Sequence of chain B:
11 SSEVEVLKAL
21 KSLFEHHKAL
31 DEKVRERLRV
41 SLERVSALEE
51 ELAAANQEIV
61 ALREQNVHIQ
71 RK

The following describes two proteins that form a bound complex.

Interface contacts:
Residue L20 in chain B is in contact with residue V16 in chain A (closest heavy-atom distance 5.0 Å).
Residue E13 in chain B interacts with residue K21 in chain A (closest heavy-atom distance 4.9 Å).
Residue L17 in chain B interacts with residue L17 in chain A (closest heavy-atom distance 3.9 Å).
Residue L17 in chain B interacts with residue F24 in chain A (closest heavy-atom distance 3.8 Å).
Residue L17 in chain B contacts residue K21 in chain A (closest heavy-atom distance 3.9 Å).
Residue F24 in chain B contacts residue L17 in chain A (closest heavy-atom distance 4.0 Å).
Residue L20 in chain B is in contact with residue L17 in chain A (closest heavy-atom distance 3.7 Å).
Residue F24 in chain B contacts residue E13 in chain A (closest heavy-atom distance 3.5 Å).
Residue E25 in chain B contacts residue E13 in chain A (closest heavy-atom distance 4.9 Å).
Residue L17 in chain B is in contact with residue L20 in chain A (closest heavy-atom distance 4.1 Å).
Residue L20 in chain B interacts with residue L20 in chain A (closest heavy-atom distance 3.5 Å).
Residue K21 in chain B is in contact with residue L17 in chain A (closest heavy-atom distance 3.7 Å).
Residue E13 in chain B is in contact with residue F24 in chain A (closest heavy-atom distance 3.6 Å).

Sequence of chain A:
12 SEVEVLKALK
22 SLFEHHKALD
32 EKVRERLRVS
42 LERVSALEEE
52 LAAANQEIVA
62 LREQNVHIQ